Sequence of protein 2:
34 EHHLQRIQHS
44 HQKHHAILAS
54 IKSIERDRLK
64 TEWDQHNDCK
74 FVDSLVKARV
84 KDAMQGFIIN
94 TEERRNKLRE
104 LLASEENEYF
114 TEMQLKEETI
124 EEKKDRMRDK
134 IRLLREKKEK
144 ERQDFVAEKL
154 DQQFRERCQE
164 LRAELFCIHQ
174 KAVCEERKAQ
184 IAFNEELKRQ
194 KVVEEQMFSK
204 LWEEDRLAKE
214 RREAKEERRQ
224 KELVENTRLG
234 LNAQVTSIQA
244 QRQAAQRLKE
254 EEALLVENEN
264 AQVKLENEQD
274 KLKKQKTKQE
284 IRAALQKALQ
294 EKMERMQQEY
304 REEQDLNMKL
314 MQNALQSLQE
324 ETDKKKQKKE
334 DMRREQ

Residue-level contacts at the interface:
Residue V79 in protein 2 interacts with residue I366 in protein 1 (closest heavy-atom distance 4.7 Å).

This data describes a binding interaction between two proteins.

Sequence of protein 1:
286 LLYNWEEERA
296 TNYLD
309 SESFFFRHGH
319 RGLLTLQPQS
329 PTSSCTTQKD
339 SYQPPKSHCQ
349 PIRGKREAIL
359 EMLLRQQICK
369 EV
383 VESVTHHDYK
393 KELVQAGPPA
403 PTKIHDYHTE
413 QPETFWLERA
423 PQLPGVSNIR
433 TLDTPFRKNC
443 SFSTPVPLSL